Interface contacts:
Residue R405 in protein 1 is in contact with residue I856 in protein 2 (closest heavy-atom distance 3.6 Å).
Residue R405 in protein 1 interacts with residue D855 in protein 2 (closest heavy-atom distance 4.8 Å).
Residue R365 in protein 1 contacts residue E858 in protein 2 (closest heavy-atom distance 2.8 Å).
Residue K368 in protein 1 contacts residue D855 in protein 2 (closest heavy-atom distance 2.7 Å).
Residue R405 in protein 1 interacts with residue M852 in protein 2 (closest heavy-atom distance 4.7 Å).

These two protein chains interact to form a complex.

Sequence of protein 1:
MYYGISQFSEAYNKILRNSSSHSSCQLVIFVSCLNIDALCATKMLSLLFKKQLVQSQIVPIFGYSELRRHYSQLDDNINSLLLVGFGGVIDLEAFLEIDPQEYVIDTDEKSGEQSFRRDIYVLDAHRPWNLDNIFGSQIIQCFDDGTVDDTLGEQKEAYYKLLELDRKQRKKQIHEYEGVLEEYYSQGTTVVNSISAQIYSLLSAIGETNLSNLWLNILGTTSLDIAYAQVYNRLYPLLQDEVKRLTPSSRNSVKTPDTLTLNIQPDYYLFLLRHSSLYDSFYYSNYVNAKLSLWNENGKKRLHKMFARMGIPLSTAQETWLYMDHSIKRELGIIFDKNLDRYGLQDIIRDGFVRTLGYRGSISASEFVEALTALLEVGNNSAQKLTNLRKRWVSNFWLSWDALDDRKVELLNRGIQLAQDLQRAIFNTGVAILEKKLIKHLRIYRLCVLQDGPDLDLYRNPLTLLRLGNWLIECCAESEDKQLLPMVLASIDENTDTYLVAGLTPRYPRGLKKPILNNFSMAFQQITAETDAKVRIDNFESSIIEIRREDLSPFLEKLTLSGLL

Sequence of protein 2:
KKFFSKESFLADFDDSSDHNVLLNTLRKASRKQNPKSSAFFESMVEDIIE